These two protein chains interact to form a complex.

Sequence of protein 1:
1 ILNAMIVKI

Sequence of protein 2:
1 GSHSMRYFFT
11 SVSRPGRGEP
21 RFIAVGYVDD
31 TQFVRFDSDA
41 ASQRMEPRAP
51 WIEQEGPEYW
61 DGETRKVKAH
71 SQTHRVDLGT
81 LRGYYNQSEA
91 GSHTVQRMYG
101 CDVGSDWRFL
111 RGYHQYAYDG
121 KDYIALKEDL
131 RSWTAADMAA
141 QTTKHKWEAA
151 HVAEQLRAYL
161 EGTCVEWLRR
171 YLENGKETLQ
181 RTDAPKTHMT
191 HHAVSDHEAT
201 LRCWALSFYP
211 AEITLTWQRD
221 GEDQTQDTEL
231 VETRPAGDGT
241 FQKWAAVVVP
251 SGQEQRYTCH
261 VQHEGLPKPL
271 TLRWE

Residue-level contacts at the interface:
Residue Y99 in protein 2 is in contact with residue L2 in protein 1 (closest heavy-atom distance 3.6 Å).
Residue Y159 in protein 2 interacts with residue L2 in protein 1 (closest heavy-atom distance 3.7 Å).
Residue Y7 in protein 2 contacts residue I1 in protein 1 (closest heavy-atom distance 3.1 Å).
Residue T143 in protein 2 contacts residue I9 in protein 1 (closest heavy-atom distance 3.3 Å).
Residue Q155 in protein 2 interacts with residue M5 in protein 1 (closest heavy-atom distance 3.7 Å).
Residue D77 in protein 2 is in contact with residue K8 in protein 1 (closest heavy-atom distance 3.6 Å).
Residue W167 in protein 2 contacts residue I1 in protein 1 (closest heavy-atom distance 3.4 Å).
Residue V67 in protein 2 contacts residue L2 in protein 1 (closest heavy-atom distance 3.6 Å).
Residue V152 in protein 2 is in contact with residue V7 in protein 1 (closest heavy-atom distance 4.1 Å).
Residue R97 in protein 2 is in contact with residue V7 in protein 1 (closest heavy-atom distance 4.6 Å).
Residue Q155 in protein 2 contacts residue A4 in protein 1 (closest heavy-atom distance 4.7 Å).
Residue K146 in protein 2 interacts with residue K8 in protein 1 (closest heavy-atom distance 4.8 Å).
Residue Y59 in protein 2 contacts residue I1 in protein 1 (closest heavy-atom distance 3.4 Å).
Residue E63 in protein 2 is in contact with residue I1 in protein 1 (closest heavy-atom distance 3.4 Å).
Residue T73 in protein 2 contacts residue K8 in protein 1 (closest heavy-atom distance 3.7 Å).
Residue H70 in protein 2 contacts residue L2 in protein 1 (closest heavy-atom distance 4.1 Å).
Residue Y99 in protein 2 contacts residue N3 in protein 1 (closest heavy-atom distance 3.0 Å).
Residue I124 in protein 2 interacts with residue I9 in protein 1 (closest heavy-atom distance 4.8 Å).
Residue V76 in protein 2 contacts residue K8 in protein 1 (closest heavy-atom distance 4.0 Å).
Residue K66 in protein 2 interacts with residue L2 in protein 1 (closest heavy-atom distance 2.9 Å).
Residue K66 in protein 2 interacts with residue I1 in protein 1 (closest heavy-atom distance 3.8 Å).
Residue W147 in protein 2 is in contact with residue I9 in protein 1 (closest heavy-atom distance 3.7 Å).
Residue T163 in protein 2 contacts residue I1 in protein 1 (closest heavy-atom distance 3.6 Å).
Residue F9 in protein 2 contacts residue L2 in protein 1 (closest heavy-atom distance 3.6 Å).
Residue T73 in protein 2 is in contact with residue V7 in protein 1 (closest heavy-atom distance 3.9 Å).
Residue A69 in protein 2 is in contact with residue I6 in protein 1 (closest heavy-atom distance 3.8 Å).
Residue Y116 in protein 2 interacts with residue I9 in protein 1 (closest heavy-atom distance 3.6 Å).
Residue M5 in protein 2 contacts residue I1 in protein 1 (closest heavy-atom distance 4.0 Å).
Residue Y7 in protein 2 contacts residue L2 in protein 1 (closest heavy-atom distance 3.5 Å).
Residue L156 in protein 2 interacts with residue N3 in protein 1 (closest heavy-atom distance 3.7 Å).
Residue H70 in protein 2 interacts with residue N3 in protein 1 (closest heavy-atom distance 3.1 Å).
Residue D77 in protein 2 interacts with residue I9 in protein 1 (closest heavy-atom distance 2.9 Å).
Residue K66 in protein 2 contacts residue N3 in protein 1 (closest heavy-atom distance 3.8 Å).
Residue W147 in protein 2 is in contact with residue V7 in protein 1 (closest heavy-atom distance 3.6 Å).
Residue T80 in protein 2 contacts residue I9 in protein 1 (closest heavy-atom distance 3.8 Å).
Residue W147 in protein 2 contacts residue K8 in protein 1 (closest heavy-atom distance 3.0 Å).
Residue Q155 in protein 2 contacts residue N3 in protein 1 (closest heavy-atom distance 2.8 Å).
Residue R97 in protein 2 interacts with residue I6 in protein 1 (closest heavy-atom distance 3.1 Å).
Residue M45 in protein 2 is in contact with residue L2 in protein 1 (closest heavy-atom distance 3.6 Å).
Residue Y171 in protein 2 interacts with residue I1 in protein 1 (closest heavy-atom distance 2.8 Å).
Residue Y159 in protein 2 is in contact with residue I1 in protein 1 (closest heavy-atom distance 2.7 Å).
Residue D77 in protein 2 is in contact with residue V7 in protein 1 (closest heavy-atom distance 5.0 Å).
Residue K66 in protein 2 contacts residue A4 in protein 1 (closest heavy-atom distance 4.0 Å).
Residue L81 in protein 2 is in contact with residue I9 in protein 1 (closest heavy-atom distance 4.5 Å).
Residue H70 in protein 2 interacts with residue I6 in protein 1 (closest heavy-atom distance 4.0 Å).
Residue Y123 in protein 2 contacts residue I9 in protein 1 (closest heavy-atom distance 3.8 Å).
Residue Y159 in protein 2 interacts with residue N3 in protein 1 (closest heavy-atom distance 3.5 Å).
Residue K146 in protein 2 contacts residue I9 in protein 1 (closest heavy-atom distance 2.6 Å).
Residue Y84 in protein 2 is in contact with residue I9 in protein 1 (closest heavy-atom distance 3.6 Å).
Residue T73 in protein 2 is in contact with residue I6 in protein 1 (closest heavy-atom distance 2.9 Å).
Residue E63 in protein 2 interacts with residue L2 in protein 1 (closest heavy-atom distance 2.9 Å).